Sequence of chain B:
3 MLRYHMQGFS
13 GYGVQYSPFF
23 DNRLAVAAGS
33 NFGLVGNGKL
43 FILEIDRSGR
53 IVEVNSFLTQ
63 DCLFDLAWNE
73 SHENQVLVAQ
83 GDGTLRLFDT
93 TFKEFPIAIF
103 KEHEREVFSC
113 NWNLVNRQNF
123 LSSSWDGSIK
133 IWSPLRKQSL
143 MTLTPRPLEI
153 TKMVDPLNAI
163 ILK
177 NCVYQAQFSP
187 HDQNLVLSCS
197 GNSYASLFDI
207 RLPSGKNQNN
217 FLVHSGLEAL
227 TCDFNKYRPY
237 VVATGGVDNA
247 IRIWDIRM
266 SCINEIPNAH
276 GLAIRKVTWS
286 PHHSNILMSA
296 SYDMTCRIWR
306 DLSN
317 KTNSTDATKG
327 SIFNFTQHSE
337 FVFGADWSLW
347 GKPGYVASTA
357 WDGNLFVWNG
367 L

This data describes a binding interaction between two proteins.

Interface contacts:
Residue A71 in chain A interacts with residue N273 in chain B (closest heavy-atom distance 3.2 Å).
Residue R18 in chain A is in contact with residue L277 in chain B (closest heavy-atom distance 3.8 Å).
Residue R6 in chain A is in contact with residue F66 in chain B (closest heavy-atom distance 3.8 Å).
Residue Q68 in chain A interacts with residue H220 in chain B (closest heavy-atom distance 3.4 Å).
Residue H13 in chain A is in contact with residue Y297 in chain B (closest heavy-atom distance 2.7 Å).
Residue R6 in chain A interacts with residue W127 in chain B (closest heavy-atom distance 4.1 Å).
Residue L14 in chain A interacts with residue L277 in chain B (closest heavy-atom distance 4.1 Å).
Residue R6 in chain A contacts residue D63 in chain B (closest heavy-atom distance 2.6 Å).
Residue S9 in chain A is in contact with residue W127 in chain B (closest heavy-atom distance 3.8 Å).
Residue S17 in chain A interacts with residue N245 in chain B (closest heavy-atom distance 3.1 Å).
Residue H13 in chain A contacts residue L226 in chain B (closest heavy-atom distance 3.6 Å).
Residue I10 in chain A interacts with residue W357 in chain B (closest heavy-atom distance 3.7 Å).
Residue Q68 in chain A is in contact with residue R248 in chain B (closest heavy-atom distance 2.7 Å).
Residue L14 in chain A contacts residue Y297 in chain B (closest heavy-atom distance 4.0 Å).
Residue Q5 in chain A contacts residue R107 in chain B (closest heavy-atom distance 3.7 Å).
Residue E64 in chain A is in contact with residue L218 in chain B (closest heavy-atom distance 3.7 Å).
Residue I10 in chain A is in contact with residue F339 in chain B (closest heavy-atom distance 4.2 Å).
Residue K65 in chain A is in contact with residue L218 in chain B (closest heavy-atom distance 3.7 Å).
Residue L7 in chain A is in contact with residue L36 in chain B (closest heavy-atom distance 3.9 Å).
Residue Q68 in chain A interacts with residue W250 in chain B (closest heavy-atom distance 3.7 Å).
Residue K65 in chain A contacts residue S221 in chain B (closest heavy-atom distance 3.6 Å).
Residue S17 in chain A contacts residue A278 in chain B (closest heavy-atom distance 3.1 Å).
Residue M3 in chain A is in contact with residue L36 in chain B (closest heavy-atom distance 3.5 Å).
Residue K65 in chain A is in contact with residue G222 in chain B (closest heavy-atom distance 4.1 Å).
Residue M3 in chain A contacts residue V37 in chain B (closest heavy-atom distance 4.0 Å).
Residue S17 in chain A is in contact with residue V243 in chain B (closest heavy-atom distance 3.2 Å).
Residue I10 in chain A interacts with residue L36 in chain B (closest heavy-atom distance 4.2 Å).
Residue Q68 in chain A contacts residue L218 in chain B (closest heavy-atom distance 3.0 Å).
Residue D12 in chain A contacts residue E224 in chain B (closest heavy-atom distance 4.4 Å).
Residue S17 in chain A is in contact with residue G276 in chain B (closest heavy-atom distance 4.0 Å).
Residue Q68 in chain A interacts with residue S221 in chain B (closest heavy-atom distance 2.8 Å).
Residue Q68 in chain A is in contact with residue E270 in chain B (closest heavy-atom distance 4.5 Å).
Residue R6 in chain A interacts with residue E108 in chain B (closest heavy-atom distance 2.7 Å).
Residue H13 in chain A interacts with residue E224 in chain B (closest heavy-atom distance 3.1 Å).
Residue H13 in chain A interacts with residue V243 in chain B (closest heavy-atom distance 3.9 Å).
Residue A71 in chain A is in contact with residue P272 in chain B (closest heavy-atom distance 3.7 Å).
Residue H13 in chain A interacts with residue R280 in chain B (closest heavy-atom distance 3.8 Å).
Residue T72 in chain A is in contact with residue N273 in chain B (closest heavy-atom distance 3.6 Å).
Residue E16 in chain A is in contact with residue V243 in chain B (closest heavy-atom distance 3.8 Å).
Residue S17 in chain A contacts residue L277 in chain B (closest heavy-atom distance 3.6 Å).
Residue L14 in chain A is in contact with residue F337 in chain B (closest heavy-atom distance 3.7 Å).
Residue H13 in chain A interacts with residue Y180 in chain B (closest heavy-atom distance 3.0 Å).
Residue R6 in chain A is in contact with residue C64 in chain B (closest heavy-atom distance 3.9 Å).
Residue R6 in chain A interacts with residue L36 in chain B (closest heavy-atom distance 3.7 Å).
Residue R6 in chain A is in contact with residue G83 in chain B (closest heavy-atom distance 3.3 Å).
Residue I10 in chain A is in contact with residue F337 in chain B (closest heavy-atom distance 4.4 Å).
Residue R6 in chain A interacts with residue V37 in chain B (closest heavy-atom distance 4.3 Å).
Residue H13 in chain A is in contact with residue A278 in chain B (closest heavy-atom distance 4.0 Å).
Residue P67 in chain A is in contact with residue E270 in chain B (closest heavy-atom distance 4.3 Å).
Residue V69 in chain A contacts residue S221 in chain B (closest heavy-atom distance 3.1 Å).
Residue Q5 in chain A contacts residue W127 in chain B (closest heavy-atom distance 3.2 Å).
Residue E16 in chain A interacts with residue L223 in chain B (closest heavy-atom distance 3.6 Å).
Residue S9 in chain A contacts residue Y180 in chain B (closest heavy-atom distance 3.5 Å).
Residue I10 in chain A is in contact with residue Y297 in chain B (closest heavy-atom distance 3.7 Å).
Residue T72 in chain A is in contact with residue D244 in chain B (closest heavy-atom distance 3.1 Å).
Residue R6 in chain A is in contact with residue G35 in chain B (closest heavy-atom distance 3.3 Å).
Residue D60 in chain A interacts with residue M155 in chain B (closest heavy-atom distance 3.1 Å).
Residue Q68 in chain A is in contact with residue V219 in chain B (closest heavy-atom distance 3.3 Å).
Residue Q68 in chain A interacts with residue D244 in chain B (closest heavy-atom distance 3.9 Å).
Residue S2 in chain A contacts residue E108 in chain B (closest heavy-atom distance 3.6 Å).

Sequence of chain A:
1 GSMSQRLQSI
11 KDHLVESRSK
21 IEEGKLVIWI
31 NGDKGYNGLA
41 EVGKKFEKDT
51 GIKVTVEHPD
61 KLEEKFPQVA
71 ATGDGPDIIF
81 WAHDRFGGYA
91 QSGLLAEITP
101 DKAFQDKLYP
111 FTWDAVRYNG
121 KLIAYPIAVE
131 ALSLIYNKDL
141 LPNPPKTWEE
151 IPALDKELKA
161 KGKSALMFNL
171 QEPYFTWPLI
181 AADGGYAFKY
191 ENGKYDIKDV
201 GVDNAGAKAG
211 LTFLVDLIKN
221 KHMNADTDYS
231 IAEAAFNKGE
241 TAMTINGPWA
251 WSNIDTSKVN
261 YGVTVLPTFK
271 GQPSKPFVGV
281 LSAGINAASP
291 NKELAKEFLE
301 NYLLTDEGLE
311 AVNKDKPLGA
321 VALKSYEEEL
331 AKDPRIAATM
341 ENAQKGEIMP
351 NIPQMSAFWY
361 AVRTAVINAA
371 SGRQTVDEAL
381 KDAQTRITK